Contacts between the two chains:
Residue R202 in protein 1 is in contact with residue L216 in protein 2 (closest heavy-atom distance 4.4 Å).
Residue I201 in protein 1 is in contact with residue R209 in protein 2 (closest heavy-atom distance 4.9 Å).
Residue F189 in protein 1 is in contact with residue A202 in protein 2 (closest heavy-atom distance 3.9 Å).
Residue H197 in protein 1 contacts residue E212 in protein 2 (closest heavy-atom distance 2.6 Å).
Residue K204 in protein 1 interacts with residue M220 in protein 2 (closest heavy-atom distance 4.7 Å).
Residue I201 in protein 1 contacts residue R213 in protein 2 (closest heavy-atom distance 3.9 Å).
Residue C194 in protein 1 is in contact with residue R209 in protein 2 (closest heavy-atom distance 3.1 Å).
Residue C194 in protein 1 is in contact with residue M198 in protein 2 (closest heavy-atom distance 3.6 Å).
Residue F189 in protein 1 interacts with residue Y200 in protein 2 (closest heavy-atom distance 3.5 Å).
Residue V188 in protein 1 contacts residue R209 in protein 2 (closest heavy-atom distance 3.0 Å).
Residue P203 in protein 1 is in contact with residue M220 in protein 2 (closest heavy-atom distance 3.6 Å).
Residue A193 in protein 1 contacts residue R209 in protein 2 (closest heavy-atom distance 4.0 Å).
Residue F189 in protein 1 is in contact with residue M198 in protein 2 (closest heavy-atom distance 3.5 Å).
Residue P203 in protein 1 is in contact with residue L216 in protein 2 (closest heavy-atom distance 4.2 Å).
Residue F189 in protein 1 is in contact with residue W199 in protein 2 (closest heavy-atom distance 3.4 Å).
Residue F189 in protein 1 is in contact with residue D201 in protein 2 (closest heavy-atom distance 3.8 Å).
Residue I201 in protein 1 is in contact with residue E212 in protein 2 (closest heavy-atom distance 3.6 Å).
Residue H197 in protein 1 contacts residue R209 in protein 2 (closest heavy-atom distance 3.5 Å).
Residue A200 in protein 1 contacts residue L216 in protein 2 (closest heavy-atom distance 3.3 Å).
Residue V188 in protein 1 contacts residue R206 in protein 2 (closest heavy-atom distance 3.4 Å).
Residue I201 in protein 1 contacts residue L216 in protein 2 (closest heavy-atom distance 3.2 Å).
Residue H197 in protein 1 contacts residue R213 in protein 2 (closest heavy-atom distance 4.8 Å).
Residue L183 in protein 1 is in contact with residue R209 in protein 2 (closest heavy-atom distance 4.5 Å).
Residue F189 in protein 1 interacts with residue R209 in protein 2 (closest heavy-atom distance 4.7 Å).
Residue R179 in protein 1 is in contact with residue R213 in protein 2 (closest heavy-atom distance 3.8 Å).
Residue V188 in protein 1 is in contact with residue A202 in protein 2 (closest heavy-atom distance 4.2 Å).
Residue F189 in protein 1 interacts with residue E205 in protein 2 (closest heavy-atom distance 4.2 Å).
Residue V188 in protein 1 interacts with residue E205 in protein 2 (closest heavy-atom distance 3.9 Å).

Sequence of protein 2:
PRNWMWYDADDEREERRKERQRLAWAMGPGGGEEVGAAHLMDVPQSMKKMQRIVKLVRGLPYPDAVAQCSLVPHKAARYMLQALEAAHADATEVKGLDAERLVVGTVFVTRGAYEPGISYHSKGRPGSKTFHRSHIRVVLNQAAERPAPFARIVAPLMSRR

These two protein chains interact to form a complex.

Sequence of protein 1:
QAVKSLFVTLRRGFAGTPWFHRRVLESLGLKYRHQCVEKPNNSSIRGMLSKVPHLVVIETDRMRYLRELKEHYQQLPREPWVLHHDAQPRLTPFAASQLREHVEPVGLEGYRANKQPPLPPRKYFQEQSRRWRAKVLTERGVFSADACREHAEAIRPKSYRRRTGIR